Residue-level contacts at the interface:
Residue A101 in protein 2 interacts with residue R43 in protein 1 (closest heavy-atom distance 4.2 Å).
Residue A93 in protein 2 interacts with residue M29 in protein 1 (closest heavy-atom distance 3.7 Å).
Residue A101 in protein 2 contacts residue K44 in protein 1 (closest heavy-atom distance 4.7 Å).
Residue A97 in protein 2 interacts with residue M29 in protein 1 (closest heavy-atom distance 3.6 Å).
Residue A104 in protein 2 contacts residue L46 in protein 1 (closest heavy-atom distance 3.5 Å).
Residue A101 in protein 2 is in contact with residue L42 in protein 1 (closest heavy-atom distance 3.8 Å).
Residue A97 in protein 2 interacts with residue H39 in protein 1 (closest heavy-atom distance 4.5 Å).
Residue A98 in protein 2 interacts with residue L42 in protein 1 (closest heavy-atom distance 4.5 Å).
Residue A103 in protein 2 contacts residue K45 in protein 1 (closest heavy-atom distance 4.0 Å).
Residue A97 in protein 2 is in contact with residue P38 in protein 1 (closest heavy-atom distance 5.0 Å).

Sequence of protein 1:
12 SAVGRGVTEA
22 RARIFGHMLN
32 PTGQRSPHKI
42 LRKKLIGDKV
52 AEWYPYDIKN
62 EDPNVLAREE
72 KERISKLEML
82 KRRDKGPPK

Sequence of protein 2:
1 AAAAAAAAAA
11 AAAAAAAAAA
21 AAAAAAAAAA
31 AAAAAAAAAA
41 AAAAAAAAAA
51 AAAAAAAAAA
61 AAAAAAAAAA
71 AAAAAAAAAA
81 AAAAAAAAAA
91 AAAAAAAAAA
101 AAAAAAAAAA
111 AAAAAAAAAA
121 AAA

The following describes two proteins that form a bound complex.